The following describes two proteins that form a bound complex.

Interface contacts:
Residue Q155 in chain A contacts residue Q4 in chain B (closest heavy-atom distance 4.0 Å).
Residue Q155 in chain A interacts with residue D3 in chain B (closest heavy-atom distance 4.8 Å).
Residue D77 in chain A contacts residue S8 in chain B (closest heavy-atom distance 3.2 Å).
Residue K66 in chain A contacts residue I1 in chain B (closest heavy-atom distance 3.6 Å).
Residue M5 in chain A contacts residue I1 in chain B (closest heavy-atom distance 3.8 Å).
Residue Y116 in chain A interacts with residue V9 in chain B (closest heavy-atom distance 4.0 Å).
Residue F9 in chain A contacts residue T2 in chain B (closest heavy-atom distance 4.5 Å).
Residue V152 in chain A interacts with residue F7 in chain B (closest heavy-atom distance 3.7 Å).
Residue M45 in chain A is in contact with residue T2 in chain B (closest heavy-atom distance 4.0 Å).
Residue T73 in chain A contacts residue F7 in chain B (closest heavy-atom distance 3.9 Å).
Residue A150 in chain A is in contact with residue F7 in chain B (closest heavy-atom distance 4.3 Å).
Residue R97 in chain A is in contact with residue P6 in chain B (closest heavy-atom distance 3.5 Å).
Residue Y59 in chain A interacts with residue I1 in chain B (closest heavy-atom distance 4.2 Å).
Residue E63 in chain A is in contact with residue I1 in chain B (closest heavy-atom distance 3.4 Å).
Residue T163 in chain A interacts with residue I1 in chain B (closest heavy-atom distance 3.7 Å).
Residue Y7 in chain A is in contact with residue T2 in chain B (closest heavy-atom distance 3.4 Å).
Residue W147 in chain A contacts residue V9 in chain B (closest heavy-atom distance 3.9 Å).
Residue D77 in chain A interacts with residue V9 in chain B (closest heavy-atom distance 3.1 Å).
Residue Y84 in chain A interacts with residue V9 in chain B (closest heavy-atom distance 2.9 Å).
Residue Y123 in chain A contacts residue V9 in chain B (closest heavy-atom distance 4.1 Å).
Residue V67 in chain A contacts residue T2 in chain B (closest heavy-atom distance 4.5 Å).
Residue T73 in chain A interacts with residue P6 in chain B (closest heavy-atom distance 3.6 Å).
Residue T143 in chain A contacts residue V9 in chain B (closest heavy-atom distance 3.3 Å).
Residue T80 in chain A contacts residue V9 in chain B (closest heavy-atom distance 3.8 Å).
Residue E63 in chain A is in contact with residue T2 in chain B (closest heavy-atom distance 2.9 Å).
Residue K66 in chain A contacts residue Q4 in chain B (closest heavy-atom distance 4.6 Å).
Residue Y99 in chain A interacts with residue D3 in chain B (closest heavy-atom distance 3.0 Å).
Residue W147 in chain A interacts with residue S8 in chain B (closest heavy-atom distance 3.1 Å).
Residue K66 in chain A is in contact with residue V5 in chain B (closest heavy-atom distance 4.2 Å).
Residue K66 in chain A interacts with residue D3 in chain B (closest heavy-atom distance 3.3 Å).
Residue K146 in chain A interacts with residue V9 in chain B (closest heavy-atom distance 3.4 Å).
Residue L81 in chain A is in contact with residue V9 in chain B (closest heavy-atom distance 4.0 Å).
Residue T73 in chain A interacts with residue S8 in chain B (closest heavy-atom distance 3.9 Å).
Residue Y7 in chain A contacts residue I1 in chain B (closest heavy-atom distance 2.9 Å).
Residue K146 in chain A interacts with residue S8 in chain B (closest heavy-atom distance 4.1 Å).
Residue H70 in chain A contacts residue V5 in chain B (closest heavy-atom distance 4.6 Å).
Residue F33 in chain A interacts with residue I1 in chain B (closest heavy-atom distance 4.9 Å).
Residue Y99 in chain A interacts with residue T2 in chain B (closest heavy-atom distance 3.6 Å).
Residue W147 in chain A is in contact with residue F7 in chain B (closest heavy-atom distance 3.7 Å).
Residue W167 in chain A is in contact with residue I1 in chain B (closest heavy-atom distance 3.7 Å).
Residue D77 in chain A contacts residue F7 in chain B (closest heavy-atom distance 4.5 Å).
Residue Y159 in chain A interacts with residue T2 in chain B (closest heavy-atom distance 3.8 Å).
Residue A69 in chain A interacts with residue V5 in chain B (closest heavy-atom distance 3.5 Å).
Residue Q155 in chain A contacts residue F7 in chain B (closest heavy-atom distance 3.6 Å).
Residue R97 in chain A is in contact with residue F7 in chain B (closest heavy-atom distance 3.7 Å).
Residue Y159 in chain A is in contact with residue I1 in chain B (closest heavy-atom distance 2.5 Å).
Residue Y159 in chain A interacts with residue D3 in chain B (closest heavy-atom distance 3.4 Å).
Residue V76 in chain A interacts with residue S8 in chain B (closest heavy-atom distance 4.5 Å).
Residue L156 in chain A contacts residue D3 in chain B (closest heavy-atom distance 3.3 Å).
Residue K66 in chain A is in contact with residue T2 in chain B (closest heavy-atom distance 2.8 Å).
Residue T73 in chain A contacts residue V5 in chain B (closest heavy-atom distance 3.9 Å).
Residue H70 in chain A is in contact with residue P6 in chain B (closest heavy-atom distance 3.5 Å).
Residue Y171 in chain A is in contact with residue I1 in chain B (closest heavy-atom distance 2.8 Å).

Sequence of chain B:
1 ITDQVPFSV

Sequence of chain A:
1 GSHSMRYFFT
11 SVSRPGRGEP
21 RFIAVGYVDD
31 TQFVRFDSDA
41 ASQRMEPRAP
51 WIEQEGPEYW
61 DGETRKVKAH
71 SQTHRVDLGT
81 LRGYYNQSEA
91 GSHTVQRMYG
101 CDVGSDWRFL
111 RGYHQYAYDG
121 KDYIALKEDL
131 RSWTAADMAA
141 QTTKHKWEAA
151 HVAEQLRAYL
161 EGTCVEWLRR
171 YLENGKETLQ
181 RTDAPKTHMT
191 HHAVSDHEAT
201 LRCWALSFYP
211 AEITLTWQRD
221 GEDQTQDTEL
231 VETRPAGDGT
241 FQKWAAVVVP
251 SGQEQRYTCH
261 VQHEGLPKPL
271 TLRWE